Sequence of the first protein:
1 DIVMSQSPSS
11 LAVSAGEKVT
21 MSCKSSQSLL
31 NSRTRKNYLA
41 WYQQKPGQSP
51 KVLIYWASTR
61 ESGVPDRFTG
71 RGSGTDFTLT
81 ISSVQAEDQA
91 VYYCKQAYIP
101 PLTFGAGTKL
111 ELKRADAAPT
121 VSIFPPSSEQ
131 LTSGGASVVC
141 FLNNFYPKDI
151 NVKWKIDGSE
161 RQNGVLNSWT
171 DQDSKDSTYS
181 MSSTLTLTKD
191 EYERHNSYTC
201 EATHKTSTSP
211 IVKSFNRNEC

This data describes a binding interaction between two proteins.

Interface contacts:
Residue R33 in the first protein contacts residue P37 in the second protein (closest heavy-atom distance 4.3 Å).
Residue Y38 in the first protein interacts with residue G32 in the second protein (closest heavy-atom distance 4.4 Å).
Residue A97 in the first protein contacts residue V30 in the second protein (closest heavy-atom distance 4.7 Å).
Residue R35 in the first protein is in contact with residue R38 in the second protein (closest heavy-atom distance 3.5 Å).
Residue R33 in the first protein is in contact with residue V33 in the second protein (closest heavy-atom distance 4.9 Å).
Residue R33 in the first protein contacts residue L36 in the second protein (closest heavy-atom distance 4.3 Å).
Residue P100 in the first protein interacts with residue V30 in the second protein (closest heavy-atom distance 4.3 Å).
Residue N31 in the first protein interacts with residue G32 in the second protein (closest heavy-atom distance 4.8 Å).
Residue N31 in the first protein interacts with residue V33 in the second protein (closest heavy-atom distance 3.8 Å).
Residue P100 in the first protein interacts with residue G31 in the second protein (closest heavy-atom distance 3.5 Å).
Residue Y38 in the first protein contacts residue Y34 in the second protein (closest heavy-atom distance 4.7 Å).
Residue Y98 in the first protein interacts with residue G32 in the second protein (closest heavy-atom distance 4.5 Å).
Residue Y38 in the first protein interacts with residue V33 in the second protein (closest heavy-atom distance 2.6 Å).
Residue T34 in the first protein interacts with residue V33 in the second protein (closest heavy-atom distance 3.5 Å).
Residue Y98 in the first protein is in contact with residue G31 in the second protein (closest heavy-atom distance 4.3 Å).

Sequence of the second protein:
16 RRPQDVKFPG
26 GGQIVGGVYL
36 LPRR